Sequence of protein 1:
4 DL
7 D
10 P

This data describes a binding interaction between two proteins.

Contacts between the two chains:
Residue R245 in protein 2 is in contact with residue L5 in protein 1 (closest heavy-atom distance 3.5 Å).
Residue N184 in protein 2 contacts residue D7 in protein 1 (closest heavy-atom distance 3.5 Å).
Residue R245 in protein 2 contacts residue D4 in protein 1 (closest heavy-atom distance 2.8 Å).
Residue L246 in protein 2 is in contact with residue D7 in protein 1 (closest heavy-atom distance 3.6 Å).
Residue F244 in protein 2 contacts residue L5 in protein 1 (closest heavy-atom distance 3.9 Å).
Residue R98 in protein 2 is in contact with residue D7 in protein 1 (closest heavy-atom distance 2.9 Å).
Residue R245 in protein 2 contacts residue D7 in protein 1 (closest heavy-atom distance 3.0 Å).
Residue H87 in protein 2 is in contact with residue D7 in protein 1 (closest heavy-atom distance 4.0 Å).
Residue R123 in protein 2 interacts with residue L5 in protein 1 (closest heavy-atom distance 3.4 Å).

Sequence of protein 2:
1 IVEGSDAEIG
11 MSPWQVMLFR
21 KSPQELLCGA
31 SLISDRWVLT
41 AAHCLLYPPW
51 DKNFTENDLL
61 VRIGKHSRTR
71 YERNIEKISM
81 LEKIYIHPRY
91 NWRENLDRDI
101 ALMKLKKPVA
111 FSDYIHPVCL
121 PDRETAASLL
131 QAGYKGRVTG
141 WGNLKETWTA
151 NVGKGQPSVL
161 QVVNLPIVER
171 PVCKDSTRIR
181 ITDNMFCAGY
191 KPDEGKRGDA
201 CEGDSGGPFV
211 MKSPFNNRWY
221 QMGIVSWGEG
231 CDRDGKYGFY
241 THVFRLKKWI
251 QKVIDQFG